Sequence of protein 1:
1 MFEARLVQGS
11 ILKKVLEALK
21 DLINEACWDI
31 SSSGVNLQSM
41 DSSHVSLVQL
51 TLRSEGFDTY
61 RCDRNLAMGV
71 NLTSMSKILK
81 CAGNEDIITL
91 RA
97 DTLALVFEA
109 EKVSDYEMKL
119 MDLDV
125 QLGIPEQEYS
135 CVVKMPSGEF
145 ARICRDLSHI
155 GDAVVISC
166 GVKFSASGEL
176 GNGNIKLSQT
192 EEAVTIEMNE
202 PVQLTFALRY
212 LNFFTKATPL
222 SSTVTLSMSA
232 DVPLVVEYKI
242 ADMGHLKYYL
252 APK

The following describes two proteins that form a bound complex.

Sequence of protein 2:
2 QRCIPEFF

Interface contacts:
Residue Y211 in protein 1 contacts residue Q2 in protein 2 (closest heavy-atom distance 5.0 Å).
Residue Y250 in protein 1 interacts with residue I5 in protein 2 (closest heavy-atom distance 3.8 Å).
Residue S43 in protein 1 interacts with residue C4 in protein 2 (closest heavy-atom distance 4.0 Å).
Residue Y250 in protein 1 is in contact with residue F9 in protein 2 (closest heavy-atom distance 3.4 Å).
Residue V45 in protein 1 contacts residue I5 in protein 2 (closest heavy-atom distance 3.2 Å).
Residue L126 in protein 1 contacts residue P6 in protein 2 (closest heavy-atom distance 4.2 Å).
Residue L47 in protein 1 contacts residue F9 in protein 2 (closest heavy-atom distance 4.0 Å).
Residue L47 in protein 1 contacts residue I5 in protein 2 (closest heavy-atom distance 4.0 Å).
Residue A252 in protein 1 interacts with residue F8 in protein 2 (closest heavy-atom distance 4.0 Å).
Residue M40 in protein 1 contacts residue P6 in protein 2 (closest heavy-atom distance 3.8 Å).
Residue I128 in protein 1 interacts with residue F9 in protein 2 (closest heavy-atom distance 3.8 Å).
Residue H44 in protein 1 is in contact with residue P6 in protein 2 (closest heavy-atom distance 3.7 Å).
Residue V45 in protein 1 is in contact with residue R3 in protein 2 (closest heavy-atom distance 4.0 Å).
Residue H44 in protein 1 is in contact with residue I5 in protein 2 (closest heavy-atom distance 2.8 Å).
Residue P129 in protein 1 is in contact with residue F8 in protein 2 (closest heavy-atom distance 4.6 Å).
Residue A252 in protein 1 is in contact with residue I5 in protein 2 (closest heavy-atom distance 3.9 Å).
Residue P234 in protein 1 is in contact with residue F8 in protein 2 (closest heavy-atom distance 3.3 Å).
Residue S46 in protein 1 is in contact with residue I5 in protein 2 (closest heavy-atom distance 3.8 Å).
Residue P253 in protein 1 interacts with residue R3 in protein 2 (closest heavy-atom distance 3.3 Å).
Residue V233 in protein 1 contacts residue F8 in protein 2 (closest heavy-atom distance 3.7 Å).
Residue K254 in protein 1 is in contact with residue R3 in protein 2 (closest heavy-atom distance 4.2 Å).
Residue L126 in protein 1 contacts residue F9 in protein 2 (closest heavy-atom distance 3.7 Å).
Residue H44 in protein 1 interacts with residue R3 in protein 2 (closest heavy-atom distance 4.9 Å).
Residue A252 in protein 1 interacts with residue Q2 in protein 2 (closest heavy-atom distance 3.0 Å).
Residue P234 in protein 1 contacts residue I5 in protein 2 (closest heavy-atom distance 4.0 Å).
Residue D232 in protein 1 is in contact with residue F8 in protein 2 (closest heavy-atom distance 3.6 Å).
Residue M40 in protein 1 contacts residue I5 in protein 2 (closest heavy-atom distance 4.1 Å).
Residue V45 in protein 1 interacts with residue C4 in protein 2 (closest heavy-atom distance 4.4 Å).
Residue P234 in protein 1 interacts with residue F9 in protein 2 (closest heavy-atom distance 4.0 Å).
Residue V45 in protein 1 contacts residue Q2 in protein 2 (closest heavy-atom distance 3.4 Å).
Residue A208 in protein 1 interacts with residue Q2 in protein 2 (closest heavy-atom distance 3.7 Å).
Residue Q131 in protein 1 is in contact with residue F9 in protein 2 (closest heavy-atom distance 4.6 Å).
Residue K254 in protein 1 interacts with residue Q2 in protein 2 (closest heavy-atom distance 3.8 Å).
Residue L251 in protein 1 is in contact with residue I5 in protein 2 (closest heavy-atom distance 4.3 Å).
Residue A252 in protein 1 contacts residue C4 in protein 2 (closest heavy-atom distance 3.7 Å).
Residue P253 in protein 1 is in contact with residue Q2 in protein 2 (closest heavy-atom distance 3.9 Å).
Residue A252 in protein 1 contacts residue R3 in protein 2 (closest heavy-atom distance 3.2 Å).
Residue P129 in protein 1 interacts with residue F9 in protein 2 (closest heavy-atom distance 3.7 Å).
Residue L126 in protein 1 contacts residue I5 in protein 2 (closest heavy-atom distance 3.8 Å).
Residue P253 in protein 1 interacts with residue F8 in protein 2 (closest heavy-atom distance 3.8 Å).
Residue G127 in protein 1 interacts with residue F9 in protein 2 (closest heavy-atom distance 3.4 Å).
Residue H44 in protein 1 is in contact with residue C4 in protein 2 (closest heavy-atom distance 3.2 Å).